Residue-level contacts at the interface:
Residue P219 in the first protein interacts with residue V13 in the second protein (closest heavy-atom distance 4.5 Å).
Residue E207 in the first protein contacts residue A7 in the second protein (closest heavy-atom distance 4.9 Å).
Residue V217 in the first protein contacts residue E16 in the second protein (closest heavy-atom distance 4.7 Å).
Residue A222 in the first protein is in contact with residue A7 in the second protein (closest heavy-atom distance 4.6 Å).

Sequence of the first protein:
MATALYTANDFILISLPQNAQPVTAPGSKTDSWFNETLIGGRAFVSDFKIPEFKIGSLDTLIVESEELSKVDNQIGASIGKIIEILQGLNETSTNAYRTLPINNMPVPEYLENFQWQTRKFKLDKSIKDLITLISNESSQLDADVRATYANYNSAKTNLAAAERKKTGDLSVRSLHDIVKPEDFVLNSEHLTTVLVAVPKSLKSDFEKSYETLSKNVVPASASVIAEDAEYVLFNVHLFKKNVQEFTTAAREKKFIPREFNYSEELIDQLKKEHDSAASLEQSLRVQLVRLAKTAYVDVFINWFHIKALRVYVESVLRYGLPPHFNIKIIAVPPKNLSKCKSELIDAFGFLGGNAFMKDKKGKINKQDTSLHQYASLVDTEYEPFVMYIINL

Sequence of the second protein:
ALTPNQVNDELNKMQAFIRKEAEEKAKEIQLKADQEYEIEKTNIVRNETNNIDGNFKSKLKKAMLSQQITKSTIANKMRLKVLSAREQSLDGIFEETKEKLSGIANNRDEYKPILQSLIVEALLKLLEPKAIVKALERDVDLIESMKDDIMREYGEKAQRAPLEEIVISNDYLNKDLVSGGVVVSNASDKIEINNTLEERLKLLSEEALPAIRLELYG

This data describes a binding interaction between two proteins.